Contacts between the two chains:
Residue Y149 in protein 1 interacts with residue P38 in protein 2 (closest heavy-atom distance 4.1 Å).
Residue Y149 in protein 1 contacts residue S39 in protein 2 (closest heavy-atom distance 3.0 Å).
Residue M137 in protein 1 contacts residue T28 in protein 2 (closest heavy-atom distance 4.7 Å).
Residue I145 in protein 1 contacts residue P38 in protein 2 (closest heavy-atom distance 4.5 Å).
Residue K338 in protein 1 contacts residue S62 in protein 2 (closest heavy-atom distance 3.0 Å).
Residue L318 in protein 1 interacts with residue P38 in protein 2 (closest heavy-atom distance 4.0 Å).
Residue S327 in protein 1 contacts residue Y47 in protein 2 (closest heavy-atom distance 4.8 Å).
Residue I129 in protein 1 is in contact with residue Q24 in protein 2 (closest heavy-atom distance 4.4 Å).
Residue E335 in protein 1 contacts residue N59 in protein 2 (closest heavy-atom distance 4.8 Å).
Residue K324 in protein 1 contacts residue Y47 in protein 2 (closest heavy-atom distance 4.5 Å).
Residue L318 in protein 1 interacts with residue S39 in protein 2 (closest heavy-atom distance 4.7 Å).
Residue D131 in protein 1 interacts with residue Q24 in protein 2 (closest heavy-atom distance 4.9 Å).
Residue D131 in protein 1 interacts with residue R58 in protein 2 (closest heavy-atom distance 4.1 Å).
Residue K338 in protein 1 interacts with residue Q61 in protein 2 (closest heavy-atom distance 3.2 Å).
Residue I134 in protein 1 is in contact with residue Q24 in protein 2 (closest heavy-atom distance 4.3 Å).
Residue I134 in protein 1 contacts residue V27 in protein 2 (closest heavy-atom distance 4.4 Å).
Residue S130 in protein 1 is in contact with residue Q24 in protein 2 (closest heavy-atom distance 3.7 Å).
Residue F340 in protein 1 is in contact with residue K66 in protein 2 (closest heavy-atom distance 4.4 Å).
Residue L322 in protein 1 contacts residue L44 in protein 2 (closest heavy-atom distance 3.9 Å).
Residue L334 in protein 1 is in contact with residue N59 in protein 2 (closest heavy-atom distance 3.9 Å).
Residue K338 in protein 1 is in contact with residue Y57 in protein 2 (closest heavy-atom distance 4.5 Å).
Residue V325 in protein 1 contacts residue Y47 in protein 2 (closest heavy-atom distance 3.1 Å).
Residue L322 in protein 1 is in contact with residue P38 in protein 2 (closest heavy-atom distance 3.9 Å).
Residue I129 in protein 1 is in contact with residue D21 in protein 2 (closest heavy-atom distance 3.1 Å).
Residue N321 in protein 1 is in contact with residue L44 in protein 2 (closest heavy-atom distance 4.2 Å).
Residue Q233 in protein 1 contacts residue A36 in protein 2 (closest heavy-atom distance 4.9 Å).
Residue S332 in protein 1 is in contact with residue R58 in protein 2 (closest heavy-atom distance 4.6 Å).
Residue S327 in protein 1 interacts with residue L51 in protein 2 (closest heavy-atom distance 3.6 Å).
Residue V325 in protein 1 interacts with residue L34 in protein 2 (closest heavy-atom distance 4.5 Å).
Residue M137 in protein 1 interacts with residue L31 in protein 2 (closest heavy-atom distance 3.8 Å).
Residue D131 in protein 1 interacts with residue Y54 in protein 2 (closest heavy-atom distance 4.3 Å).
Residue S328 in protein 1 interacts with residue Y47 in protein 2 (closest heavy-atom distance 3.0 Å).
Residue E237 in protein 1 contacts residue S39 in protein 2 (closest heavy-atom distance 4.3 Å).
Residue M137 in protein 1 interacts with residue D32 in protein 2 (closest heavy-atom distance 4.3 Å).
Residue A337 in protein 1 contacts residue N59 in protein 2 (closest heavy-atom distance 4.4 Å).
Residue K338 in protein 1 is in contact with residue N59 in protein 2 (closest heavy-atom distance 4.5 Å).
Residue I145 in protein 1 is in contact with residue A35 in protein 2 (closest heavy-atom distance 4.7 Å).
Residue L334 in protein 1 interacts with residue N55 in protein 2 (closest heavy-atom distance 4.8 Å).
Residue I145 in protein 1 interacts with residue L34 in protein 2 (closest heavy-atom distance 4.7 Å).
Residue V325 in protein 1 interacts with residue L31 in protein 2 (closest heavy-atom distance 3.9 Å).
Residue I134 in protein 1 contacts residue T28 in protein 2 (closest heavy-atom distance 4.9 Å).
Residue K338 in protein 1 interacts with residue R58 in protein 2 (closest heavy-atom distance 2.4 Å).
Residue N141 in protein 1 interacts with residue A35 in protein 2 (closest heavy-atom distance 3.4 Å).
Residue A337 in protein 1 is in contact with residue S62 in protein 2 (closest heavy-atom distance 3.8 Å).
Residue S327 in protein 1 interacts with residue Q48 in protein 2 (closest heavy-atom distance 4.5 Å).
Residue S331 in protein 1 contacts residue N55 in protein 2 (closest heavy-atom distance 3.1 Å).
Residue V138 in protein 1 contacts residue L31 in protein 2 (closest heavy-atom distance 4.4 Å).
Residue V138 in protein 1 interacts with residue Y47 in protein 2 (closest heavy-atom distance 4.8 Å).
Residue S328 in protein 1 interacts with residue L51 in protein 2 (closest heavy-atom distance 3.6 Å).
Residue S332 in protein 1 contacts residue N55 in protein 2 (closest heavy-atom distance 4.2 Å).
Residue L322 in protein 1 interacts with residue L34 in protein 2 (closest heavy-atom distance 3.9 Å).
Residue S331 in protein 1 contacts residue L51 in protein 2 (closest heavy-atom distance 4.8 Å).
Residue K324 in protein 1 interacts with residue Q48 in protein 2 (closest heavy-atom distance 5.0 Å).
Residue N141 in protein 1 interacts with residue L31 in protein 2 (closest heavy-atom distance 3.4 Å).
Residue E335 in protein 1 contacts residue R58 in protein 2 (closest heavy-atom distance 3.3 Å).
Residue L318 in protein 1 is in contact with residue L44 in protein 2 (closest heavy-atom distance 4.7 Å).

This data describes a binding interaction between two proteins.

Sequence of protein 2:
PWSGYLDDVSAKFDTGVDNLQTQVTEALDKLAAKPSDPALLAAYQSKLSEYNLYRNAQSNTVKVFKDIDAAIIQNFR

Sequence of protein 1:
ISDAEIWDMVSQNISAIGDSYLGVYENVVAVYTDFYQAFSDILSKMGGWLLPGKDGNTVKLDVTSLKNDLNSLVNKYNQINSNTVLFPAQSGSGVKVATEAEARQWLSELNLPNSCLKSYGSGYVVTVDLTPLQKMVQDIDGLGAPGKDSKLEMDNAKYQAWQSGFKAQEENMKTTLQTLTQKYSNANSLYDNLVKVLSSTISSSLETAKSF